Interface contacts:
Residue M115 in protein 2 contacts residue F8 in protein 1 (closest heavy-atom distance 3.5 Å).
Residue I65 in protein 2 contacts residue F8 in protein 1 (closest heavy-atom distance 4.0 Å).
Residue A114 in protein 2 is in contact with residue V18 in protein 1 (closest heavy-atom distance 4.1 Å).
Residue L76 in protein 2 contacts residue A11 in protein 1 (closest heavy-atom distance 4.3 Å).
Residue V94 in protein 2 is in contact with residue T10 in protein 1 (closest heavy-atom distance 3.5 Å).
Residue Q111 in protein 2 is in contact with residue L23 in protein 1 (closest heavy-atom distance 4.2 Å).
Residue V94 in protein 2 contacts residue S9 in protein 1 (closest heavy-atom distance 4.1 Å).
Residue A95 in protein 2 is in contact with residue F8 in protein 1 (closest heavy-atom distance 4.3 Å).
Residue V94 in protein 2 is in contact with residue A11 in protein 1 (closest heavy-atom distance 3.0 Å).
Residue Q111 in protein 2 interacts with residue F8 in protein 1 (closest heavy-atom distance 3.2 Å).
Residue Q111 in protein 2 is in contact with residue V18 in protein 1 (closest heavy-atom distance 4.8 Å).
Residue L108 in protein 2 is in contact with residue L7 in protein 1 (closest heavy-atom distance 3.7 Å).
Residue A92 in protein 2 interacts with residue S12 in protein 1 (closest heavy-atom distance 4.2 Å).
Residue M115 in protein 2 is in contact with residue V16 in protein 1 (closest heavy-atom distance 4.0 Å).
Residue A97 in protein 2 interacts with residue L7 in protein 1 (closest heavy-atom distance 3.5 Å).
Residue Q111 in protein 2 interacts with residue L7 in protein 1 (closest heavy-atom distance 2.9 Å).
Residue A95 in protein 2 contacts residue S9 in protein 1 (closest heavy-atom distance 3.7 Å).
Residue L108 in protein 2 is in contact with residue F8 in protein 1 (closest heavy-atom distance 3.9 Å).
Residue Y64 in protein 2 contacts residue F8 in protein 1 (closest heavy-atom distance 4.4 Å).
Residue F71 in protein 2 is in contact with residue A11 in protein 1 (closest heavy-atom distance 4.4 Å).
Residue L91 in protein 2 interacts with residue A11 in protein 1 (closest heavy-atom distance 3.0 Å).
Residue E118 in protein 2 interacts with residue R19 in protein 1 (closest heavy-atom distance 2.6 Å).
Residue A95 in protein 2 interacts with residue V16 in protein 1 (closest heavy-atom distance 4.5 Å).
Residue A97 in protein 2 contacts residue S9 in protein 1 (closest heavy-atom distance 5.0 Å).
Residue C96 in protein 2 is in contact with residue T10 in protein 1 (closest heavy-atom distance 4.9 Å).
Residue A112 in protein 2 contacts residue F8 in protein 1 (closest heavy-atom distance 4.3 Å).
Residue M115 in protein 2 contacts residue V18 in protein 1 (closest heavy-atom distance 3.6 Å).
Residue P73 in protein 2 is in contact with residue A11 in protein 1 (closest heavy-atom distance 4.0 Å).
Residue E118 in protein 2 contacts residue T17 in protein 1 (closest heavy-atom distance 3.9 Å).
Residue E118 in protein 2 interacts with residue S22 in protein 1 (closest heavy-atom distance 2.7 Å).
Residue Q111 in protein 2 is in contact with residue P5 in protein 1 (closest heavy-atom distance 4.7 Å).
Residue L63 in protein 2 interacts with residue F8 in protein 1 (closest heavy-atom distance 3.4 Å).
Residue Q107 in protein 2 is in contact with residue L7 in protein 1 (closest heavy-atom distance 3.8 Å).
Residue E118 in protein 2 is in contact with residue V18 in protein 1 (closest heavy-atom distance 3.4 Å).
Residue H104 in protein 2 is in contact with residue L7 in protein 1 (closest heavy-atom distance 3.6 Å).
Residue C96 in protein 2 is in contact with residue L7 in protein 1 (closest heavy-atom distance 4.0 Å).
Residue C96 in protein 2 contacts residue F8 in protein 1 (closest heavy-atom distance 3.5 Å).
Residue L110 in protein 2 is in contact with residue L23 in protein 1 (closest heavy-atom distance 4.1 Å).
Residue A97 in protein 2 contacts residue F8 in protein 1 (closest heavy-atom distance 3.4 Å).
Residue A114 in protein 2 interacts with residue L23 in protein 1 (closest heavy-atom distance 3.5 Å).
Residue L91 in protein 2 interacts with residue S12 in protein 1 (closest heavy-atom distance 3.6 Å).
Residue C96 in protein 2 interacts with residue S9 in protein 1 (closest heavy-atom distance 2.9 Å).
Residue A117 in protein 2 interacts with residue R19 in protein 1 (closest heavy-atom distance 4.8 Å).
Residue A114 in protein 2 contacts residue S22 in protein 1 (closest heavy-atom distance 4.0 Å).
Residue R98 in protein 2 contacts residue L7 in protein 1 (closest heavy-atom distance 4.7 Å).
Residue M115 in protein 2 interacts with residue T6 in protein 1 (closest heavy-atom distance 4.9 Å).
Residue L91 in protein 2 contacts residue T10 in protein 1 (closest heavy-atom distance 4.0 Å).
Residue A95 in protein 2 contacts residue T10 in protein 1 (closest heavy-atom distance 4.4 Å).
Residue Q111 in protein 2 interacts with residue T6 in protein 1 (closest heavy-atom distance 3.6 Å).
Residue A92 in protein 2 is in contact with residue T10 in protein 1 (closest heavy-atom distance 4.0 Å).

The following describes two proteins that form a bound complex.

Sequence of protein 1:
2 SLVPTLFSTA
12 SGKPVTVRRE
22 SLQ

Sequence of protein 2:
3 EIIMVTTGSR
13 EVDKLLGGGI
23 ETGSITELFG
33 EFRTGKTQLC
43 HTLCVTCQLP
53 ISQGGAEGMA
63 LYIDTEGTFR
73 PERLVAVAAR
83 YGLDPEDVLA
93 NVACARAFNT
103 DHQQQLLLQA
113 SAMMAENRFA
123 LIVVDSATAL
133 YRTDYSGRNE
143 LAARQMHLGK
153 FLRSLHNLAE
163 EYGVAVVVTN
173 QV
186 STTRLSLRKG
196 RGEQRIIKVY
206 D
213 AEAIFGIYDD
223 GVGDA